The following describes two proteins that form a bound complex.

Sequence of chain A:
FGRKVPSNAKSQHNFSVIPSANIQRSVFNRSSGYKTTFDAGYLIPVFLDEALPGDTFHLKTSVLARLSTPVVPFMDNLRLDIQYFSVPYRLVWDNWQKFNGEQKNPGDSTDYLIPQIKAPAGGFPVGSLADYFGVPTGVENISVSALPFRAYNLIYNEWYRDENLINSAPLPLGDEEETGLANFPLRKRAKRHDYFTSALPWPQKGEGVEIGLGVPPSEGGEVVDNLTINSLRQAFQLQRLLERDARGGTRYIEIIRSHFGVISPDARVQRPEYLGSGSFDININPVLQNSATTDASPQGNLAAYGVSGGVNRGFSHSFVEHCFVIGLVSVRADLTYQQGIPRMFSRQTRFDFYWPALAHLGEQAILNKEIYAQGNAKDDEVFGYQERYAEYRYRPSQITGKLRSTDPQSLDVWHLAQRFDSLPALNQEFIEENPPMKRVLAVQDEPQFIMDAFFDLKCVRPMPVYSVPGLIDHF

Sequence of chain B:
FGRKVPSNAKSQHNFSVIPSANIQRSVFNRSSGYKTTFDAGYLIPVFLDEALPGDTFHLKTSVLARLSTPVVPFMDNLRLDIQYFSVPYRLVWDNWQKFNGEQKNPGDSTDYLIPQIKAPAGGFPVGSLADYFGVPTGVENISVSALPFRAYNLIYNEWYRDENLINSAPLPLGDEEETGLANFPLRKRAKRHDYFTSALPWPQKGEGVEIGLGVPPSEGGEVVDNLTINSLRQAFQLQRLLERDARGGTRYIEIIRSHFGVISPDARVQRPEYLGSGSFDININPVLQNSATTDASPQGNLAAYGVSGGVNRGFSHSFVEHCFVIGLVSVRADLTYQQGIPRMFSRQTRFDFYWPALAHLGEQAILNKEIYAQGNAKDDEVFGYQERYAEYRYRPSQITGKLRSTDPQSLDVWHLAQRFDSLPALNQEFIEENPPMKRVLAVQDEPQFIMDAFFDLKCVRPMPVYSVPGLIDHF

Residue-level contacts at the interface:
Residue S35 in chain A interacts with residue R486 in chain B (closest heavy-atom distance 3.1 Å).
Residue T39 in chain A interacts with residue L494 in chain B (closest heavy-atom distance 3.3 Å).
Residue V559 in chain A interacts with residue R338 in chain B (closest heavy-atom distance 3.1 Å).
Residue D134 in chain A is in contact with residue R495 in chain B (closest heavy-atom distance 3.1 Å).
Residue P560 in chain A interacts with residue R331 in chain B (closest heavy-atom distance 2.2 Å).
Residue D134 in chain A contacts residue T491 in chain B (closest heavy-atom distance 1.9 Å).
Residue F566 in chain A is in contact with residue H451 in chain B (closest heavy-atom distance 3.3 Å).
Residue M554 in chain A contacts residue Y445 in chain B (closest heavy-atom distance 3.0 Å).
Residue F102 in chain A is in contact with residue R441 in chain B (closest heavy-atom distance 3.2 Å).
Residue D52 in chain A is in contact with residue R486 in chain B (closest heavy-atom distance 3.3 Å).
Residue L116 in chain A contacts residue Q439 in chain B (closest heavy-atom distance 3.4 Å).
Residue V138 in chain A interacts with residue R495 in chain B (closest heavy-atom distance 3.3 Å).
Residue M554 in chain A interacts with residue R484 in chain B (closest heavy-atom distance 2.4 Å).
Residue P553 in chain A interacts with residue Y445 in chain B (closest heavy-atom distance 2.3 Å).
Residue L379 in chain A contacts residue N381 in chain B (closest heavy-atom distance 3.1 Å).
Residue E53 in chain A interacts with residue R438 in chain B (closest heavy-atom distance 2.9 Å).
Residue K38 in chain A contacts residue Q489 in chain B (closest heavy-atom distance 2.9 Å).
Residue Q27 in chain A is in contact with residue H451 in chain B (closest heavy-atom distance 3.3 Å).
Residue Y557 in chain A contacts residue R338 in chain B (closest heavy-atom distance 3.4 Å).
Residue T40 in chain A interacts with residue K493 in chain B (closest heavy-atom distance 2.9 Å).
Residue Y37 in chain A interacts with residue T491 in chain B (closest heavy-atom distance 2.8 Å).
Residue Q380 in chain A interacts with residue N381 in chain B (closest heavy-atom distance 3.0 Å).
Residue S558 in chain A contacts residue R479 in chain B (closest heavy-atom distance 3.4 Å).
Residue G36 in chain A is in contact with residue S488 in chain B (closest heavy-atom distance 3.2 Å).
Residue V556 in chain A is in contact with residue R484 in chain B (closest heavy-atom distance 3.0 Å).
Residue T72 in chain A is in contact with residue Q390 in chain B (closest heavy-atom distance 3.2 Å).
Residue V142 in chain A is in contact with residue Q465 in chain B (closest heavy-atom distance 3.3 Å).
Residue L51 in chain A interacts with residue R486 in chain B (closest heavy-atom distance 2.6 Å).
Residue V378 in chain A is in contact with residue Q390 in chain B (closest heavy-atom distance 3.0 Å).
Residue T39 in chain A interacts with residue T491 in chain B (closest heavy-atom distance 2.5 Å).
Residue D543 in chain A is in contact with residue M78 in chain B (closest heavy-atom distance 3.2 Å).
Residue G561 in chain A interacts with residue R331 in chain B (closest heavy-atom distance 3.0 Å).
Residue Q380 in chain A is in contact with residue Q390 in chain B (closest heavy-atom distance 2.8 Å).
Residue N103 in chain A is in contact with residue W446 in chain B (closest heavy-atom distance 3.2 Å).
Residue G36 in chain A contacts residue Q489 in chain B (closest heavy-atom distance 3.2 Å).
Residue S148 in chain A interacts with residue F436 in chain B (closest heavy-atom distance 3.1 Å).
Residue R33 in chain A contacts residue Y483 in chain B (closest heavy-atom distance 2.7 Å).
Residue F102 in chain A is in contact with residue T440 in chain B (closest heavy-atom distance 3.3 Å).
Residue Y557 in chain A contacts residue E478 in chain B (closest heavy-atom distance 2.2 Å).
Residue R33 in chain A contacts residue Y485 in chain B (closest heavy-atom distance 2.8 Å).
Residue A394 in chain A is in contact with residue Q390 in chain B (closest heavy-atom distance 3.1 Å).
Residue P560 in chain A contacts residue E334 in chain B (closest heavy-atom distance 3.0 Å).
Residue G561 in chain A is in contact with residue H451 in chain B (closest heavy-atom distance 3.2 Å).
Residue P139 in chain A is in contact with residue I432 in chain B (closest heavy-atom distance 2.8 Å).
Residue V129 in chain A is in contact with residue D498 in chain B (closest heavy-atom distance 3.4 Å).
Residue N381 in chain A interacts with residue N381 in chain B (closest heavy-atom distance 3.2 Å).
Residue K38 in chain A interacts with residue T491 in chain B (closest heavy-atom distance 3.0 Å).
Residue I541 in chain A contacts residue M78 in chain B (closest heavy-atom distance 3.1 Å).
Residue S558 in chain A interacts with residue A450 in chain B (closest heavy-atom distance 3.0 Å).
Residue L379 in chain A contacts residue Q390 in chain B (closest heavy-atom distance 3.2 Å).
Residue R33 in chain A contacts residue E482 in chain B (closest heavy-atom distance 3.2 Å).
Residue R552 in chain A contacts residue Y483 in chain B (closest heavy-atom distance 3.2 Å).
Residue P555 in chain A is in contact with residue R484 in chain B (closest heavy-atom distance 3.0 Å).
Residue S388 in chain A contacts residue A383 in chain B (closest heavy-atom distance 3.2 Å).
Residue P139 in chain A is in contact with residue G431 in chain B (closest heavy-atom distance 3.2 Å).
Residue I117 in chain A interacts with residue Q439 in chain B (closest heavy-atom distance 3.3 Å).
Residue V378 in chain A is in contact with residue N381 in chain B (closest heavy-atom distance 3.1 Å).
Residue I563 in chain A interacts with residue F327 in chain B (closest heavy-atom distance 2.8 Å).
Residue N392 in chain A contacts residue Q390 in chain B (closest heavy-atom distance 3.2 Å).
Residue K38 in chain A is in contact with residue D79 in chain B (closest heavy-atom distance 2.8 Å).